Sequence of the first protein:
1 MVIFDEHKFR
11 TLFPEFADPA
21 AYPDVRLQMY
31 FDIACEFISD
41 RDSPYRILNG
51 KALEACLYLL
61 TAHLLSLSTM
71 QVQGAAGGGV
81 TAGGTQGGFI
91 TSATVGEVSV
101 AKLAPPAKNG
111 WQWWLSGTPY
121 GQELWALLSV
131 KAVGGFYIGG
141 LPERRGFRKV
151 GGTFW

Sequence of the second protein:
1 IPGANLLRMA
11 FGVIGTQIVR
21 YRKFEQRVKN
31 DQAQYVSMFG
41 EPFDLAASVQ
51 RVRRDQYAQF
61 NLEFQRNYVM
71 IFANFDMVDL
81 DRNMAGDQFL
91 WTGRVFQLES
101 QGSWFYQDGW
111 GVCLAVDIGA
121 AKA

Residue-level contacts at the interface:
Residue T85 in the first protein is in contact with residue M9 in the second protein (closest heavy-atom distance 4.5 Å).
Residue K102 in the first protein is in contact with residue V13 in the second protein (closest heavy-atom distance 4.2 Å).
Residue I90 in the first protein contacts residue M9 in the second protein (closest heavy-atom distance 3.4 Å).
Residue V98 in the first protein is in contact with residue I14 in the second protein (closest heavy-atom distance 4.0 Å).
Residue G96 in the first protein is in contact with residue Q50 in the second protein (closest heavy-atom distance 4.4 Å).
Residue G84 in the first protein contacts residue A4 in the second protein (closest heavy-atom distance 4.7 Å).
Residue V95 in the first protein contacts residue A10 in the second protein (closest heavy-atom distance 4.0 Å).
Residue M70 in the first protein contacts residue R8 in the second protein (closest heavy-atom distance 3.5 Å).
Residue A75 in the first protein interacts with residue G3 in the second protein (closest heavy-atom distance 4.6 Å).
Residue A75 in the first protein is in contact with residue F105 in the second protein (closest heavy-atom distance 4.4 Å).
Residue A76 in the first protein interacts with residue F105 in the second protein (closest heavy-atom distance 4.1 Å).
Residue V100 in the first protein interacts with residue I14 in the second protein (closest heavy-atom distance 3.8 Å).
Residue G74 in the first protein interacts with residue N5 in the second protein (closest heavy-atom distance 3.5 Å).
Residue V95 in the first protein is in contact with residue S48 in the second protein (closest heavy-atom distance 4.4 Å).
Residue T81 in the first protein interacts with residue A4 in the second protein (closest heavy-atom distance 3.2 Å).
Residue A75 in the first protein interacts with residue A4 in the second protein (closest heavy-atom distance 4.5 Å).
Residue V95 in the first protein is in contact with residue L7 in the second protein (closest heavy-atom distance 4.0 Å).
Residue E97 in the first protein contacts residue Q50 in the second protein (closest heavy-atom distance 3.5 Å).
Residue V95 in the first protein is in contact with residue I14 in the second protein (closest heavy-atom distance 3.7 Å).
Residue A93 in the first protein contacts residue I14 in the second protein (closest heavy-atom distance 4.8 Å).
Residue G74 in the first protein is in contact with residue R8 in the second protein (closest heavy-atom distance 3.1 Å).
Residue T85 in the first protein interacts with residue R8 in the second protein (closest heavy-atom distance 3.3 Å).
Residue A75 in the first protein is in contact with residue N5 in the second protein (closest heavy-atom distance 4.6 Å).
Residue T81 in the first protein interacts with residue G3 in the second protein (closest heavy-atom distance 3.6 Å).
Residue A93 in the first protein interacts with residue A10 in the second protein (closest heavy-atom distance 4.7 Å).
Residue A93 in the first protein interacts with residue V13 in the second protein (closest heavy-atom distance 4.3 Å).
Residue V98 in the first protein interacts with residue Q50 in the second protein (closest heavy-atom distance 3.3 Å).
Residue I90 in the first protein interacts with residue V13 in the second protein (closest heavy-atom distance 4.1 Å).
Residue T85 in the first protein interacts with residue A4 in the second protein (closest heavy-atom distance 3.3 Å).
Residue V95 in the first protein contacts residue Q50 in the second protein (closest heavy-atom distance 2.9 Å).
Residue A75 in the first protein is in contact with residue W104 in the second protein (closest heavy-atom distance 4.1 Å).
Residue I90 in the first protein interacts with residue A10 in the second protein (closest heavy-atom distance 5.0 Å).
Residue E97 in the first protein interacts with residue R51 in the second protein (closest heavy-atom distance 3.4 Å).
Residue V95 in the first protein contacts residue F72 in the second protein (closest heavy-atom distance 3.9 Å).
Residue A75 in the first protein contacts residue R8 in the second protein (closest heavy-atom distance 3.6 Å).
Residue G96 in the first protein is in contact with residue F72 in the second protein (closest heavy-atom distance 4.1 Å).
Residue V100 in the first protein contacts residue V13 in the second protein (closest heavy-atom distance 3.8 Å).

The following describes two proteins that form a bound complex.